These two protein chains interact to form a complex.

Sequence of protein 1:
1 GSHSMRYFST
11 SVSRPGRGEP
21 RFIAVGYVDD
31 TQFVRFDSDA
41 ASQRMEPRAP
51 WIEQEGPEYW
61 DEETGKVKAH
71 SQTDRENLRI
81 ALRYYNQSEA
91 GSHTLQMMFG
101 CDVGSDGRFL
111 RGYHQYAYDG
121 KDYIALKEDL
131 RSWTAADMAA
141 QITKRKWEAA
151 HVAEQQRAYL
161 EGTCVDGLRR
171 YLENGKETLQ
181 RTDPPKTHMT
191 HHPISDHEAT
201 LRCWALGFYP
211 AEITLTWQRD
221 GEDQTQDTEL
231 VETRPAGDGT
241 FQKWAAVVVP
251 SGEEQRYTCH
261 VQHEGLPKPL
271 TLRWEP

Interface contacts:
Residue H70 in protein 1 is in contact with residue T5 in protein 2 (closest heavy-atom distance 3.2 Å).
Residue T163 in protein 1 is in contact with residue R1 in protein 2 (closest heavy-atom distance 3.5 Å).
Residue Y159 in protein 1 is in contact with residue R1 in protein 2 (closest heavy-atom distance 3.0 Å).
Residue A117 in protein 1 interacts with residue W8 in protein 2 (closest heavy-atom distance 4.3 Å).
Residue Y84 in protein 1 contacts residue W8 in protein 2 (closest heavy-atom distance 2.6 Å).
Residue M45 in protein 1 contacts residue Y2 in protein 2 (closest heavy-atom distance 3.9 Å).
Residue E63 in protein 1 is in contact with residue Y2 in protein 2 (closest heavy-atom distance 3.0 Å).
Residue V67 in protein 1 interacts with residue Y2 in protein 2 (closest heavy-atom distance 3.6 Å).
Residue K66 in protein 1 interacts with residue L4 in protein 2 (closest heavy-atom distance 4.0 Å).
Residue G167 in protein 1 contacts residue R1 in protein 2 (closest heavy-atom distance 4.2 Å).
Residue Q156 in protein 1 contacts residue L4 in protein 2 (closest heavy-atom distance 3.1 Å).
Residue Y123 in protein 1 contacts residue W8 in protein 2 (closest heavy-atom distance 3.5 Å).
Residue W147 in protein 1 interacts with residue W8 in protein 2 (closest heavy-atom distance 4.0 Å).
Residue Y116 in protein 1 interacts with residue T5 in protein 2 (closest heavy-atom distance 4.2 Å).
Residue Y7 in protein 1 is in contact with residue Y2 in protein 2 (closest heavy-atom distance 3.5 Å).
Residue I80 in protein 1 contacts residue W8 in protein 2 (closest heavy-atom distance 3.8 Å).
Residue A69 in protein 1 is in contact with residue T5 in protein 2 (closest heavy-atom distance 4.3 Å).
Residue F99 in protein 1 is in contact with residue R1 in protein 2 (closest heavy-atom distance 3.7 Å).
Residue W147 in protein 1 is in contact with residue G7 in protein 2 (closest heavy-atom distance 2.7 Å).
Residue Y7 in protein 1 interacts with residue R1 in protein 2 (closest heavy-atom distance 3.3 Å).
Residue M97 in protein 1 interacts with residue Y2 in protein 2 (closest heavy-atom distance 4.4 Å).
Residue T73 in protein 1 contacts residue F6 in protein 2 (closest heavy-atom distance 3.5 Å).
Residue H70 in protein 1 is in contact with residue Y2 in protein 2 (closest heavy-atom distance 2.3 Å).
Residue E63 in protein 1 interacts with residue R1 in protein 2 (closest heavy-atom distance 3.6 Å).
Residue T143 in protein 1 interacts with residue G7 in protein 2 (closest heavy-atom distance 4.4 Å).
Residue F22 in protein 1 interacts with residue Y2 in protein 2 (closest heavy-atom distance 3.6 Å).
Residue K146 in protein 1 interacts with residue W8 in protein 2 (closest heavy-atom distance 3.0 Å).
Residue T73 in protein 1 contacts residue T5 in protein 2 (closest heavy-atom distance 3.9 Å).
Residue T73 in protein 1 is in contact with residue G7 in protein 2 (closest heavy-atom distance 3.9 Å).
Residue V152 in protein 1 is in contact with residue F6 in protein 2 (closest heavy-atom distance 3.4 Å).
Residue M97 in protein 1 contacts residue P3 in protein 2 (closest heavy-atom distance 4.5 Å).
Residue K66 in protein 1 interacts with residue P3 in protein 2 (closest heavy-atom distance 4.1 Å).
Residue M97 in protein 1 interacts with residue T5 in protein 2 (closest heavy-atom distance 4.7 Å).
Residue K66 in protein 1 contacts residue Y2 in protein 2 (closest heavy-atom distance 4.0 Å).
Residue Y159 in protein 1 is in contact with residue Y2 in protein 2 (closest heavy-atom distance 2.4 Å).
Residue F99 in protein 1 is in contact with residue P3 in protein 2 (closest heavy-atom distance 3.4 Å).
Residue Q156 in protein 1 interacts with residue F6 in protein 2 (closest heavy-atom distance 3.5 Å).
Residue Y118 in protein 1 interacts with residue W8 in protein 2 (closest heavy-atom distance 4.0 Å).
Residue N77 in protein 1 is in contact with residue G7 in protein 2 (closest heavy-atom distance 3.5 Å).
Residue Q156 in protein 1 is in contact with residue P3 in protein 2 (closest heavy-atom distance 4.3 Å).
Residue T143 in protein 1 interacts with residue W8 in protein 2 (closest heavy-atom distance 3.0 Å).
Residue Q155 in protein 1 contacts residue F6 in protein 2 (closest heavy-atom distance 3.5 Å).
Residue H114 in protein 1 is in contact with residue L4 in protein 2 (closest heavy-atom distance 4.2 Å).
Residue N77 in protein 1 is in contact with residue W8 in protein 2 (closest heavy-atom distance 2.8 Å).
Residue Y7 in protein 1 contacts residue P3 in protein 2 (closest heavy-atom distance 4.4 Å).
Residue W147 in protein 1 contacts residue F6 in protein 2 (closest heavy-atom distance 3.9 Å).
Residue A81 in protein 1 interacts with residue W8 in protein 2 (closest heavy-atom distance 4.3 Å).
Residue Y116 in protein 1 interacts with residue W8 in protein 2 (closest heavy-atom distance 3.4 Å).
Residue Y59 in protein 1 is in contact with residue R1 in protein 2 (closest heavy-atom distance 3.9 Å).
Residue M5 in protein 1 contacts residue R1 in protein 2 (closest heavy-atom distance 3.5 Å).
Residue Y116 in protein 1 contacts residue F6 in protein 2 (closest heavy-atom distance 4.4 Å).
Residue A24 in protein 1 contacts residue Y2 in protein 2 (closest heavy-atom distance 3.7 Å).
Residue I142 in protein 1 contacts residue W8 in protein 2 (closest heavy-atom distance 4.6 Å).
Residue S9 in protein 1 is in contact with residue Y2 in protein 2 (closest heavy-atom distance 3.8 Å).
Residue E62 in protein 1 contacts residue R1 in protein 2 (closest heavy-atom distance 3.6 Å).
Residue Y159 in protein 1 is in contact with residue P3 in protein 2 (closest heavy-atom distance 3.6 Å).
Residue L95 in protein 1 is in contact with residue W8 in protein 2 (closest heavy-atom distance 3.6 Å).
Residue Q156 in protein 1 contacts residue T5 in protein 2 (closest heavy-atom distance 4.7 Å).
Residue Y171 in protein 1 interacts with residue R1 in protein 2 (closest heavy-atom distance 3.3 Å).
Residue N77 in protein 1 contacts residue F6 in protein 2 (closest heavy-atom distance 3.7 Å).

Sequence of protein 2:
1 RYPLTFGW